Sequence of the second protein:
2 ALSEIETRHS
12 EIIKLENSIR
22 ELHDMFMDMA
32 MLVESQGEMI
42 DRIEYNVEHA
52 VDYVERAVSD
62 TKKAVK

Interface contacts:
Residue E22 in the second protein is in contact with residue V17 in the first protein (closest heavy-atom distance 3.9 Å).
Residue S19 in the second protein is in contact with residue V13 in the first protein (closest heavy-atom distance 3.6 Å).
Residue M30 in the second protein is in contact with residue V27 in the first protein (closest heavy-atom distance 3.5 Å).
Residue I41 in the second protein interacts with residue R30 in the first protein (closest heavy-atom distance 3.4 Å).
Residue A58 in the second protein interacts with residue F51 in the first protein (closest heavy-atom distance 3.7 Å).
Residue L16 in the second protein interacts with residue Q10 in the first protein (closest heavy-atom distance 3.1 Å).
Residue M26 in the second protein is in contact with residue M20 in the first protein (closest heavy-atom distance 3.4 Å).
Residue M26 in the second protein is in contact with residue V17 in the first protein (closest heavy-atom distance 3.4 Å).
Residue N47 in the second protein interacts with residue D42 in the first protein (closest heavy-atom distance 3.3 Å).
Residue Y54 in the second protein interacts with residue A48 in the first protein (closest heavy-atom distance 3.8 Å).
Residue Q37 in the second protein interacts with residue L34 in the first protein (closest heavy-atom distance 3.6 Å).
Residue N47 in the second protein is in contact with residue D38 in the first protein (closest heavy-atom distance 3.9 Å).
Residue M26 in the second protein contacts residue V24 in the first protein (closest heavy-atom distance 3.8 Å).
Residue T62 in the second protein is in contact with residue A55 in the first protein (closest heavy-atom distance 4.0 Å).
Residue L23 in the second protein interacts with residue V16 in the first protein (closest heavy-atom distance 3.6 Å).
Residue F27 in the second protein contacts residue M20 in the first protein (closest heavy-atom distance 3.4 Å).
Residue S19 in the second protein is in contact with residue Q10 in the first protein (closest heavy-atom distance 3.3 Å).
Residue R43 in the second protein is in contact with residue D42 in the first protein (closest heavy-atom distance 2.7 Å).
Residue I20 in the second protein interacts with residue V13 in the first protein (closest heavy-atom distance 3.6 Å).
Residue L33 in the second protein is in contact with residue V27 in the first protein (closest heavy-atom distance 3.7 Å).
Residue R9 in the second protein interacts with residue S2 in the first protein (closest heavy-atom distance 3.6 Å).
Residue D61 in the second protein is in contact with residue K59 in the first protein (closest heavy-atom distance 3.5 Å).
Residue Y54 in the second protein interacts with residue S49 in the first protein (closest heavy-atom distance 3.6 Å).
Residue D61 in the second protein is in contact with residue A56 in the first protein (closest heavy-atom distance 3.8 Å).
Residue L23 in the second protein contacts residue V17 in the first protein (closest heavy-atom distance 3.7 Å).
Residue F27 in the second protein interacts with residue V16 in the first protein (closest heavy-atom distance 4.2 Å).
Residue D61 in the second protein contacts residue A55 in the first protein (closest heavy-atom distance 4.1 Å).
Residue R9 in the second protein contacts residue L6 in the first protein (closest heavy-atom distance 3.2 Å).
Residue E12 in the second protein is in contact with residue N3 in the first protein (closest heavy-atom distance 3.6 Å).
Residue Q37 in the second protein interacts with residue D31 in the first protein (closest heavy-atom distance 3.0 Å).
Residue S19 in the second protein interacts with residue V17 in the first protein (closest heavy-atom distance 4.0 Å).
Residue R43 in the second protein interacts with residue D38 in the first protein (closest heavy-atom distance 2.5 Å).
Residue Q37 in the second protein contacts residue V27 in the first protein (closest heavy-atom distance 2.2 Å).
Residue Y54 in the second protein is in contact with residue E52 in the first protein (closest heavy-atom distance 4.0 Å).
Residue Q37 in the second protein is in contact with residue R30 in the first protein (closest heavy-atom distance 2.4 Å).
Residue A58 in the second protein contacts residue A55 in the first protein (closest heavy-atom distance 3.9 Å).
Residue H50 in the second protein contacts residue Q45 in the first protein (closest heavy-atom distance 4.1 Å).
Residue E22 in the second protein interacts with residue R21 in the first protein (closest heavy-atom distance 3.1 Å).
Residue M26 in the second protein contacts residue R21 in the first protein (closest heavy-atom distance 3.2 Å).
Residue K64 in the second protein contacts residue W63 in the first protein (closest heavy-atom distance 3.5 Å).
Residue I44 in the second protein interacts with residue L34 in the first protein (closest heavy-atom distance 3.2 Å).
Residue I44 in the second protein interacts with residue A41 in the first protein (closest heavy-atom distance 4.1 Å).
Residue Y54 in the second protein contacts residue Q45 in the first protein (closest heavy-atom distance 3.3 Å).
Residue R57 in the second protein interacts with residue E52 in the first protein (closest heavy-atom distance 3.4 Å).
Residue M30 in the second protein contacts residue M20 in the first protein (closest heavy-atom distance 3.7 Å).
Residue M30 in the second protein contacts residue N23 in the first protein (closest heavy-atom distance 3.5 Å).
Residue I44 in the second protein contacts residue D38 in the first protein (closest heavy-atom distance 3.5 Å).
Residue I41 in the second protein contacts residue L34 in the first protein (closest heavy-atom distance 3.6 Å).
Residue L16 in the second protein contacts residue T9 in the first protein (closest heavy-atom distance 3.7 Å).
Residue A51 in the second protein interacts with residue Q45 in the first protein (closest heavy-atom distance 3.9 Å).
Residue S19 in the second protein contacts residue D14 in the first protein (closest heavy-atom distance 4.1 Å).
Residue I44 in the second protein interacts with residue L37 in the first protein (closest heavy-atom distance 3.8 Å).
Residue L16 in the second protein contacts residue L6 in the first protein (closest heavy-atom distance 3.7 Å).
Residue N47 in the second protein interacts with residue Q45 in the first protein (closest heavy-atom distance 3.4 Å).
Residue I13 in the second protein is in contact with residue L6 in the first protein (closest heavy-atom distance 3.8 Å).
Residue A58 in the second protein interacts with residue E52 in the first protein (closest heavy-atom distance 3.9 Å).
Residue A65 in the second protein contacts residue Y62 in the first protein (closest heavy-atom distance 4.1 Å).
Residue N47 in the second protein contacts residue A41 in the first protein (closest heavy-atom distance 3.6 Å).
Residue M30 in the second protein is in contact with residue V24 in the first protein (closest heavy-atom distance 3.5 Å).
Residue L23 in the second protein interacts with residue M20 in the first protein (closest heavy-atom distance 3.8 Å).

Sequence of the first protein:
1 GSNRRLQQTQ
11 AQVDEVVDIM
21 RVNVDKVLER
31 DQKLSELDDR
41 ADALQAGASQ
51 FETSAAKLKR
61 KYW

The following describes two proteins that form a bound complex.